Contacts between the two chains:
Residue N672 in chain B is in contact with residue S489 in chain A (closest heavy-atom distance 4.7 Å).
Residue A669 in chain B interacts with residue S489 in chain A (closest heavy-atom distance 4.9 Å).
Residue W676 in chain B is in contact with residue R487 in chain A (closest heavy-atom distance 4.6 Å).
Residue T673 in chain B is in contact with residue E490 in chain A (closest heavy-atom distance 4.2 Å).
Residue T659 in chain B contacts residue L503 in chain A (closest heavy-atom distance 4.8 Å).
Residue W676 in chain B is in contact with residue L486 in chain A (closest heavy-atom distance 3.5 Å).
Residue T673 in chain B is in contact with residue L486 in chain A (closest heavy-atom distance 5.0 Å).
Residue I668 in chain B interacts with residue N447 in chain A (closest heavy-atom distance 4.2 Å).
Residue L678 in chain B is in contact with residue L460 in chain A (closest heavy-atom distance 4.5 Å).
Residue N672 in chain B interacts with residue L486 in chain A (closest heavy-atom distance 3.9 Å).

Sequence of chain B:
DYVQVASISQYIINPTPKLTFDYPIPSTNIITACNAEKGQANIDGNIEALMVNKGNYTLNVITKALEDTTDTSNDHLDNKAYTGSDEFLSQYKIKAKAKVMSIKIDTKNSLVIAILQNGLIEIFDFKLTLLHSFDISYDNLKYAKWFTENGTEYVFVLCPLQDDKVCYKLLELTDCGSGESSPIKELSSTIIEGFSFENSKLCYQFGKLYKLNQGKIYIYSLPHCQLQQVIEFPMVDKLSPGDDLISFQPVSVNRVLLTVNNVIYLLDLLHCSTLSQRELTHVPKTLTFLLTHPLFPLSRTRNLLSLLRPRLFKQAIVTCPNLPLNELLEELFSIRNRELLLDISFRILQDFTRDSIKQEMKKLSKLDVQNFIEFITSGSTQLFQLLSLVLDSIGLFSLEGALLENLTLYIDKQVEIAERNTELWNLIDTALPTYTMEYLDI

Sequence of chain A:
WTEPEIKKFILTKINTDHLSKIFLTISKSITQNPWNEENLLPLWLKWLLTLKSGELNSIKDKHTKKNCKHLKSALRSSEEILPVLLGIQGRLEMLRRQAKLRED

This data describes a binding interaction between two proteins.